Contacts between the two chains:
Residue Q93 in protein 2 contacts residue P359 in protein 1 (closest heavy-atom distance 3.5 Å).
Residue S379 in protein 2 is in contact with residue S398 in protein 1 (closest heavy-atom distance 3.7 Å).
Residue T332 in protein 2 is in contact with residue R270 in protein 1 (closest heavy-atom distance 3.7 Å).
Residue Q26 in protein 2 is in contact with residue P409 in protein 1 (closest heavy-atom distance 3.6 Å).
Residue P211 in protein 2 contacts residue K408 in protein 1 (closest heavy-atom distance 3.7 Å).
Residue H27 in protein 2 is in contact with residue S410 in protein 1 (closest heavy-atom distance 3.4 Å).
Residue T332 in protein 2 contacts residue L268 in protein 1 (closest heavy-atom distance 3.0 Å).
Residue P111 in protein 2 contacts residue L445 in protein 1 (closest heavy-atom distance 3.3 Å).
Residue P429 in protein 2 contacts residue M366 in protein 1 (closest heavy-atom distance 3.7 Å).
Residue I326 in protein 2 contacts residue K344 in protein 1 (closest heavy-atom distance 3.7 Å).
Residue L452 in protein 2 interacts with residue I253 in protein 1 (closest heavy-atom distance 3.2 Å).
Residue P211 in protein 2 interacts with residue I407 in protein 1 (closest heavy-atom distance 3.8 Å).
Residue C331 in protein 2 is in contact with residue V267 in protein 1 (closest heavy-atom distance 3.5 Å).
Residue T428 in protein 2 contacts residue P388 in protein 1 (closest heavy-atom distance 3.4 Å).
Residue R426 in protein 2 is in contact with residue I372 in protein 1 (closest heavy-atom distance 3.3 Å).
Residue R457 in protein 2 contacts residue L221 in protein 1 (closest heavy-atom distance 3.5 Å).
Residue P429 in protein 2 contacts residue P388 in protein 1 (closest heavy-atom distance 3.2 Å).
Residue E29 in protein 2 interacts with residue S410 in protein 1 (closest heavy-atom distance 3.6 Å).
Residue N343 in protein 2 is in contact with residue G411 in protein 1 (closest heavy-atom distance 3.2 Å).
Residue V372 in protein 2 interacts with residue A106 in protein 1 (closest heavy-atom distance 3.3 Å).
Residue E57 in protein 2 interacts with residue W406 in protein 1 (closest heavy-atom distance 3.2 Å).
Residue P429 in protein 2 contacts residue L391 in protein 1 (closest heavy-atom distance 3.6 Å).
Residue T260 in protein 2 contacts residue P147 in protein 1 (closest heavy-atom distance 3.8 Å).
Residue S401 in protein 2 contacts residue K343 in protein 1 (closest heavy-atom distance 3.5 Å).
Residue V410 in protein 2 contacts residue G315 in protein 1 (closest heavy-atom distance 3.3 Å).
Residue T332 in protein 2 interacts with residue F234 in protein 1 (closest heavy-atom distance 3.5 Å).
Residue G357 in protein 2 is in contact with residue S264 in protein 1 (closest heavy-atom distance 3.6 Å).
Residue K74 in protein 2 interacts with residue P357 in protein 1 (closest heavy-atom distance 3.6 Å).
Residue Q465 in protein 2 contacts residue P307 in protein 1 (closest heavy-atom distance 3.6 Å).
Residue F72 in protein 2 is in contact with residue E358 in protein 1 (closest heavy-atom distance 3.7 Å).
Residue F430 in protein 2 contacts residue Q368 in protein 1 (closest heavy-atom distance 2.9 Å).
Residue G407 in protein 2 contacts residue H314 in protein 1 (closest heavy-atom distance 2.9 Å).
Residue V340 in protein 2 interacts with residue I407 in protein 1 (closest heavy-atom distance 3.3 Å).
Residue H380 in protein 2 interacts with residue W362 in protein 1 (closest heavy-atom distance 3.4 Å).
Residue P46 in protein 2 contacts residue L450 in protein 1 (closest heavy-atom distance 3.3 Å).
Residue M60 in protein 2 contacts residue W406 in protein 1 (closest heavy-atom distance 3.4 Å).
Residue F430 in protein 2 interacts with residue G370 in protein 1 (closest heavy-atom distance 3.3 Å).
Residue G408 in protein 2 interacts with residue K318 in protein 1 (closest heavy-atom distance 3.7 Å).
Residue H380 in protein 2 is in contact with residue P361 in protein 1 (closest heavy-atom distance 3.5 Å).
Residue S259 in protein 2 contacts residue P147 in protein 1 (closest heavy-atom distance 3.4 Å).
Residue R393 in protein 2 contacts residue A208 in protein 1 (closest heavy-atom distance 3.4 Å).
Residue V342 in protein 2 is in contact with residue V405 in protein 1 (closest heavy-atom distance 3.4 Å).
Residue L427 in protein 2 contacts residue G255 in protein 1 (closest heavy-atom distance 3.2 Å).
Residue G407 in protein 2 contacts residue G315 in protein 1 (closest heavy-atom distance 2.9 Å).
Residue T351 in protein 2 interacts with residue Y399 in protein 1 (closest heavy-atom distance 3.7 Å).
Residue Q96 in protein 2 is in contact with residue E358 in protein 1 (closest heavy-atom distance 3.7 Å).
Residue N343 in protein 2 is in contact with residue V405 in protein 1 (closest heavy-atom distance 3.7 Å).
Residue L328 in protein 2 is in contact with residue K345 in protein 1 (closest heavy-atom distance 3.3 Å).
Residue F430 in protein 2 interacts with residue K365 in protein 1 (closest heavy-atom distance 3.3 Å).
Residue C331 in protein 2 interacts with residue L268 in protein 1 (closest heavy-atom distance 3.7 Å).
Residue A45 in protein 2 is in contact with residue L450 in protein 1 (closest heavy-atom distance 3.6 Å).
Residue S401 in protein 2 is in contact with residue K344 in protein 1 (closest heavy-atom distance 3.2 Å).
Residue T315 in protein 2 contacts residue Q101 in protein 1 (closest heavy-atom distance 2.9 Å).
Residue S379 in protein 2 contacts residue R397 in protein 1 (closest heavy-atom distance 3.6 Å).
Residue E61 in protein 2 interacts with residue W406 in protein 1 (closest heavy-atom distance 3.2 Å).
Residue L328 in protein 2 is in contact with residue Q339 in protein 1 (closest heavy-atom distance 3.7 Å).
Residue A45 in protein 2 contacts residue K454 in protein 1 (closest heavy-atom distance 3.5 Å).
Residue S83 in protein 2 is in contact with residue G492 in protein 1 (closest heavy-atom distance 2.9 Å).
Residue E61 in protein 2 contacts residue I407 in protein 1 (closest heavy-atom distance 3.8 Å).
Residue N343 in protein 2 is in contact with residue D415 in protein 1 (closest heavy-atom distance 3.7 Å).

Sequence of protein 1:
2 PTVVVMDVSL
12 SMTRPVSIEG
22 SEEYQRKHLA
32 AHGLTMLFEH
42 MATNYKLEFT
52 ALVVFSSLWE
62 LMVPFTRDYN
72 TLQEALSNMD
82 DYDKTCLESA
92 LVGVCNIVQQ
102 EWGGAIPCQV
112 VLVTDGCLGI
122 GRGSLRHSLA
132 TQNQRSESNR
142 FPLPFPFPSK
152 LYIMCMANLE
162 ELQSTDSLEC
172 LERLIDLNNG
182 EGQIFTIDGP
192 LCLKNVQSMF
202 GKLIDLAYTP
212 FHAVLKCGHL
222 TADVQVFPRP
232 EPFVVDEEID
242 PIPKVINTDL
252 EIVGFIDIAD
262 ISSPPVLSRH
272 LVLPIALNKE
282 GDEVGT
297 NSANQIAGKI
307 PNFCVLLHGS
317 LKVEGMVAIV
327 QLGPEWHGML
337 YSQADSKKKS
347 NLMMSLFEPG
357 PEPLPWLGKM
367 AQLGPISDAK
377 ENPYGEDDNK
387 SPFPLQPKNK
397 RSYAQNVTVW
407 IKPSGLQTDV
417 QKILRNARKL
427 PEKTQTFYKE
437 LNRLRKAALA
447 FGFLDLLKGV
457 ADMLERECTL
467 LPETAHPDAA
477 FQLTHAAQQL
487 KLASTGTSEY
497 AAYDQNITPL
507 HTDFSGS

Sequence of protein 2:
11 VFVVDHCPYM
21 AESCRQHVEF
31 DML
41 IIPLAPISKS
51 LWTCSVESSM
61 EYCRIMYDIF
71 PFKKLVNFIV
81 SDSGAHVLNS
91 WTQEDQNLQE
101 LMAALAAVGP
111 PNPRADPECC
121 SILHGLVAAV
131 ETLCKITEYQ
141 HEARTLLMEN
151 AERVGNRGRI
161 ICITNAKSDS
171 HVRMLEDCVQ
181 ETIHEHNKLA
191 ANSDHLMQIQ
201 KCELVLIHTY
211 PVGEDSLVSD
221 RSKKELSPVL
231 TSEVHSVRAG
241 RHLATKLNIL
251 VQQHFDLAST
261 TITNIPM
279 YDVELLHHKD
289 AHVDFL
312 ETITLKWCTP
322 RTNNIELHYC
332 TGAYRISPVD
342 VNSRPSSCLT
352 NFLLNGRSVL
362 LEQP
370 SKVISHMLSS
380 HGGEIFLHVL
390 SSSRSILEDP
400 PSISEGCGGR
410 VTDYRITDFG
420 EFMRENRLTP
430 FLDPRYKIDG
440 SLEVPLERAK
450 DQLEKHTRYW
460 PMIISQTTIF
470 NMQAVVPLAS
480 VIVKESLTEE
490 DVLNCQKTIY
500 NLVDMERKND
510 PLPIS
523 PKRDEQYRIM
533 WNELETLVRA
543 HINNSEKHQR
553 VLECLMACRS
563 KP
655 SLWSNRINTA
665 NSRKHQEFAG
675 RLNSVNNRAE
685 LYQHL

This data describes a binding interaction between two proteins.